This data describes a binding interaction between two proteins.

Interface contacts:
Residue I563 in protein 2 is in contact with residue I137 in protein 1 (closest heavy-atom distance 4.8 Å).
Residue I563 in protein 2 contacts residue S138 in protein 1 (closest heavy-atom distance 4.7 Å).
Residue S564 in protein 2 contacts residue S138 in protein 1 (closest heavy-atom distance 4.6 Å).

Sequence of protein 1:
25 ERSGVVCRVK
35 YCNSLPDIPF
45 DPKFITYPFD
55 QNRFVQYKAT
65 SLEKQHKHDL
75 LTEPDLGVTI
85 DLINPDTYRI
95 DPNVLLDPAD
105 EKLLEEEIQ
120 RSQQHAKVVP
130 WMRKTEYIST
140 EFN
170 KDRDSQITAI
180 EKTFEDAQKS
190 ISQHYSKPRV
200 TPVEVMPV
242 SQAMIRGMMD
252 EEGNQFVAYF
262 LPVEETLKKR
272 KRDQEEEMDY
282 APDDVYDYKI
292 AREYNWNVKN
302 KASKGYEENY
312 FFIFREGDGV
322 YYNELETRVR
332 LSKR

Sequence of protein 2:
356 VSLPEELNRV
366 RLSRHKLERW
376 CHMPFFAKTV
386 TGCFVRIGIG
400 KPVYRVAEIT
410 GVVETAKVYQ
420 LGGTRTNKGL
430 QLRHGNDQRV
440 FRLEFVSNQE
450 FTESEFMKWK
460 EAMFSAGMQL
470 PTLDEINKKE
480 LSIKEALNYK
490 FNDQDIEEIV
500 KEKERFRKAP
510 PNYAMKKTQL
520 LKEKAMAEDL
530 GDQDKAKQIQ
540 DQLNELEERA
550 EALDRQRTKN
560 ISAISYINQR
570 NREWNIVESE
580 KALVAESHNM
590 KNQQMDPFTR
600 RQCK